Sequence of the first protein:
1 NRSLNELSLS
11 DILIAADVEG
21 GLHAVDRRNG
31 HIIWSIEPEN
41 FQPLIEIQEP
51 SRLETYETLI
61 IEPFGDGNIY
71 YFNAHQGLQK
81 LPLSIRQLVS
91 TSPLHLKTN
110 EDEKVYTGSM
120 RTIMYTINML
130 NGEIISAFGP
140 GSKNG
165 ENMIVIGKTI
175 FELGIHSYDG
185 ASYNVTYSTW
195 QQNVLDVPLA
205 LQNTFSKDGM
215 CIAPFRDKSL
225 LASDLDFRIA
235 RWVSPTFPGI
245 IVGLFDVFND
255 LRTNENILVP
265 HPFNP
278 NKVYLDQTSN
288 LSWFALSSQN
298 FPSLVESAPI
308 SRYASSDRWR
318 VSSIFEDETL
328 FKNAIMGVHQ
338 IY

This data describes a binding interaction between two proteins.

Contacts between the two chains:
Residue S210 in the first protein contacts residue V3 in the second protein (closest heavy-atom distance 4.8 Å).
Residue D230 in the first protein interacts with residue V3 in the second protein (closest heavy-atom distance 4.4 Å).
Residue L229 in the first protein contacts residue V3 in the second protein (closest heavy-atom distance 4.4 Å).
Residue D212 in the first protein is in contact with residue V3 in the second protein (closest heavy-atom distance 4.5 Å).
Residue L229 in the first protein is in contact with residue V5 in the second protein (closest heavy-atom distance 3.6 Å).
Residue D230 in the first protein contacts residue V5 in the second protein (closest heavy-atom distance 4.4 Å).
Residue F209 in the first protein interacts with residue V5 in the second protein (closest heavy-atom distance 4.4 Å).
Residue G213 in the first protein interacts with residue V3 in the second protein (closest heavy-atom distance 4.5 Å).
Residue K211 in the first protein interacts with residue V1 in the second protein (closest heavy-atom distance 4.8 Å).
Residue L229 in the first protein interacts with residue V6 in the second protein (closest heavy-atom distance 4.1 Å).
Residue L229 in the first protein contacts residue V4 in the second protein (closest heavy-atom distance 3.7 Å).
Residue K211 in the first protein interacts with residue V3 in the second protein (closest heavy-atom distance 4.7 Å).
Residue D230 in the first protein interacts with residue V6 in the second protein (closest heavy-atom distance 4.5 Å).
Residue D230 in the first protein interacts with residue V4 in the second protein (closest heavy-atom distance 2.9 Å).
Residue P269 in the first protein is in contact with residue V6 in the second protein (closest heavy-atom distance 3.7 Å).
Residue F209 in the first protein contacts residue V3 in the second protein (closest heavy-atom distance 4.7 Å).

Sequence of the second protein:
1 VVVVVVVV